Sequence of the second protein:
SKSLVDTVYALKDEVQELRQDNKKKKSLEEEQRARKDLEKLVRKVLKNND

These two protein chains interact to form a complex.

Sequence of the first protein:
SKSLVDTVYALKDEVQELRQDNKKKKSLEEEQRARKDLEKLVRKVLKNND

Contacts between the two chains:
Residue D25 in the first protein interacts with residue N26 in the second protein (closest heavy-atom distance 3.6 Å).
Residue L22 in the first protein is in contact with residue V19 in the second protein (closest heavy-atom distance 4.7 Å).
Residue L46 in the first protein is in contact with residue L51 in the second protein (closest heavy-atom distance 4.5 Å).
Residue V19 in the first protein interacts with residue V19 in the second protein (closest heavy-atom distance 3.5 Å).
Residue L43 in the first protein is in contact with residue V47 in the second protein (closest heavy-atom distance 4.1 Å).
Residue L43 in the first protein interacts with residue L43 in the second protein (closest heavy-atom distance 3.7 Å).
Residue L15 in the first protein is in contact with residue K16 in the second protein (closest heavy-atom distance 4.0 Å).
Residue R40 in the first protein interacts with residue R40 in the second protein (closest heavy-atom distance 4.2 Å).
Residue L8 in the first protein interacts with residue V9 in the second protein (closest heavy-atom distance 4.1 Å).
Residue L22 in the first protein contacts residue R23 in the second protein (closest heavy-atom distance 3.7 Å).
Residue L22 in the first protein contacts residue N26 in the second protein (closest heavy-atom distance 4.1 Å).
Residue N26 in the first protein is in contact with residue N26 in the second protein (closest heavy-atom distance 4.0 Å).
Residue L46 in the first protein contacts residue R48 in the second protein (closest heavy-atom distance 3.9 Å).
Residue L22 in the first protein is in contact with residue L22 in the second protein (closest heavy-atom distance 3.6 Å).
Residue L43 in the first protein is in contact with residue R40 in the second protein (closest heavy-atom distance 4.6 Å).
Residue L15 in the first protein is in contact with residue L15 in the second protein (closest heavy-atom distance 3.6 Å).
Residue E18 in the first protein is in contact with residue V19 in the second protein (closest heavy-atom distance 3.4 Å).
Residue T11 in the first protein is in contact with residue V12 in the second protein (closest heavy-atom distance 4.9 Å).
Residue V50 in the first protein is in contact with residue V50 in the second protein (closest heavy-atom distance 4.2 Å).
Residue V50 in the first protein contacts residue L51 in the second protein (closest heavy-atom distance 3.3 Å).
Residue A39 in the first protein contacts residue R40 in the second protein (closest heavy-atom distance 3.0 Å).
Residue L15 in the first protein contacts residue V19 in the second protein (closest heavy-atom distance 4.7 Å).
Residue E36 in the first protein interacts with residue R40 in the second protein (closest heavy-atom distance 2.9 Å).
Residue E36 in the first protein interacts with residue Q37 in the second protein (closest heavy-atom distance 3.4 Å).
Residue L8 in the first protein is in contact with residue L8 in the second protein (closest heavy-atom distance 4.1 Å).
Residue E18 in the first protein interacts with residue R23 in the second protein (closest heavy-atom distance 3.5 Å).
Residue V12 in the first protein contacts residue V12 in the second protein (closest heavy-atom distance 4.2 Å).
Residue T11 in the first protein is in contact with residue Y13 in the second protein (closest heavy-atom distance 3.8 Å).
Residue S32 in the first protein is in contact with residue L33 in the second protein (closest heavy-atom distance 3.5 Å).
Residue E36 in the first protein contacts residue L33 in the second protein (closest heavy-atom distance 4.8 Å).
Residue E21 in the first protein is in contact with residue R23 in the second protein (closest heavy-atom distance 3.4 Å).
Residue A39 in the first protein interacts with residue E44 in the second protein (closest heavy-atom distance 4.3 Å).
Residue V47 in the first protein is in contact with residue V47 in the second protein (closest heavy-atom distance 3.5 Å).
Residue S32 in the first protein is in contact with residue Q37 in the second protein (closest heavy-atom distance 5.0 Å).
Residue L8 in the first protein contacts residue V12 in the second protein (closest heavy-atom distance 4.5 Å).
Residue L46 in the first protein interacts with residue V47 in the second protein (closest heavy-atom distance 4.5 Å).
Residue L8 in the first protein interacts with residue S5 in the second protein (closest heavy-atom distance 4.9 Å).
Residue L33 in the first protein is in contact with residue L33 in the second protein (closest heavy-atom distance 4.4 Å).
Residue L15 in the first protein interacts with residue V12 in the second protein (closest heavy-atom distance 4.1 Å).
Residue E36 in the first protein interacts with residue E36 in the second protein (closest heavy-atom distance 4.2 Å).
Residue L43 in the first protein interacts with residue E44 in the second protein (closest heavy-atom distance 3.9 Å).